Contacts between the two chains:
Residue L347 in protein 2 is in contact with residue N194 in protein 1 (closest heavy-atom distance 4.2 Å).
Residue R320 in protein 2 interacts with residue V107 in protein 1 (closest heavy-atom distance 3.7 Å).
Residue L325 in protein 2 is in contact with residue T90 in protein 1 (closest heavy-atom distance 3.9 Å).
Residue L324 in protein 2 is in contact with residue V107 in protein 1 (closest heavy-atom distance 4.1 Å).
Residue E353 in protein 2 contacts residue S189 in protein 1 (closest heavy-atom distance 4.4 Å).
Residue R320 in protein 2 contacts residue Y119 in protein 1 (closest heavy-atom distance 3.5 Å).
Residue V332 in protein 2 contacts residue L97 in protein 1 (closest heavy-atom distance 3.8 Å).
Residue Y346 in protein 2 is in contact with residue L193 in protein 1 (closest heavy-atom distance 4.9 Å).
Residue L324 in protein 2 interacts with residue S101 in protein 1 (closest heavy-atom distance 4.6 Å).
Residue Q321 in protein 2 is in contact with residue P91 in protein 1 (closest heavy-atom distance 3.6 Å).
Residue E317 in protein 2 interacts with residue V107 in protein 1 (closest heavy-atom distance 3.5 Å).
Residue A323 in protein 2 contacts residue Y105 in protein 1 (closest heavy-atom distance 4.1 Å).
Residue L347 in protein 2 contacts residue H190 in protein 1 (closest heavy-atom distance 3.6 Å).
Residue A328 in protein 2 contacts residue V89 in protein 1 (closest heavy-atom distance 3.9 Å).
Residue R320 in protein 2 contacts residue Y105 in protein 1 (closest heavy-atom distance 3.2 Å).
Residue V331 in protein 2 contacts residue L100 in protein 1 (closest heavy-atom distance 4.6 Å).
Residue R320 in protein 2 interacts with residue G106 in protein 1 (closest heavy-atom distance 4.0 Å).
Residue V332 in protein 2 contacts residue S98 in protein 1 (closest heavy-atom distance 4.5 Å).
Residue E329 in protein 2 is in contact with residue V89 in protein 1 (closest heavy-atom distance 3.6 Å).
Residue V332 in protein 2 is in contact with residue V87 in protein 1 (closest heavy-atom distance 5.0 Å).
Residue V343 in protein 2 contacts residue N194 in protein 1 (closest heavy-atom distance 4.6 Å).
Residue L325 in protein 2 contacts residue V89 in protein 1 (closest heavy-atom distance 4.5 Å).
Residue L325 in protein 2 interacts with residue A94 in protein 1 (closest heavy-atom distance 3.4 Å).
Residue L324 in protein 2 interacts with residue A94 in protein 1 (closest heavy-atom distance 4.2 Å).
Residue V343 in protein 2 interacts with residue L193 in protein 1 (closest heavy-atom distance 4.1 Å).
Residue V332 in protein 2 contacts residue V89 in protein 1 (closest heavy-atom distance 3.7 Å).
Residue A352 in protein 2 interacts with residue S189 in protein 1 (closest heavy-atom distance 3.9 Å).
Residue L324 in protein 2 contacts residue L100 in protein 1 (closest heavy-atom distance 3.9 Å).
Residue L324 in protein 2 interacts with residue A95 in protein 1 (closest heavy-atom distance 4.9 Å).
Residue D327 in protein 2 is in contact with residue L100 in protein 1 (closest heavy-atom distance 4.1 Å).
Residue L347 in protein 2 interacts with residue S189 in protein 1 (closest heavy-atom distance 4.0 Å).
Residue A328 in protein 2 interacts with residue L100 in protein 1 (closest heavy-atom distance 3.7 Å).
Residue E348 in protein 2 contacts residue H190 in protein 1 (closest heavy-atom distance 5.0 Å).
Residue L324 in protein 2 interacts with residue Y105 in protein 1 (closest heavy-atom distance 3.8 Å).
Residue Q321 in protein 2 is in contact with residue V107 in protein 1 (closest heavy-atom distance 4.2 Å).
Residue L347 in protein 2 contacts residue L193 in protein 1 (closest heavy-atom distance 4.5 Å).
Residue V331 in protein 2 contacts residue S98 in protein 1 (closest heavy-atom distance 4.1 Å).
Residue L325 in protein 2 contacts residue P91 in protein 1 (closest heavy-atom distance 4.0 Å).
Residue A328 in protein 2 contacts residue A94 in protein 1 (closest heavy-atom distance 3.7 Å).
Residue D327 in protein 2 is in contact with residue Y105 in protein 1 (closest heavy-atom distance 2.5 Å).
Residue L324 in protein 2 interacts with residue E102 in protein 1 (closest heavy-atom distance 4.6 Å).
Residue A328 in protein 2 interacts with residue S98 in protein 1 (closest heavy-atom distance 3.5 Å).

Sequence of protein 1:
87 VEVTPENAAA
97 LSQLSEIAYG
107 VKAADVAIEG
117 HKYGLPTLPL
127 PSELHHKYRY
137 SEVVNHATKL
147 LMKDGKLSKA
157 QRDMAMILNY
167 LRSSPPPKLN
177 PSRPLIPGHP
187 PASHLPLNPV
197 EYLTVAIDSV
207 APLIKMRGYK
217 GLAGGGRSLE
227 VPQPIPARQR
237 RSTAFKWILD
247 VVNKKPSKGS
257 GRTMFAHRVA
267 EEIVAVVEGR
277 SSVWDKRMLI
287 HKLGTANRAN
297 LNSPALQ

The following describes two proteins that form a bound complex.

Sequence of protein 2:
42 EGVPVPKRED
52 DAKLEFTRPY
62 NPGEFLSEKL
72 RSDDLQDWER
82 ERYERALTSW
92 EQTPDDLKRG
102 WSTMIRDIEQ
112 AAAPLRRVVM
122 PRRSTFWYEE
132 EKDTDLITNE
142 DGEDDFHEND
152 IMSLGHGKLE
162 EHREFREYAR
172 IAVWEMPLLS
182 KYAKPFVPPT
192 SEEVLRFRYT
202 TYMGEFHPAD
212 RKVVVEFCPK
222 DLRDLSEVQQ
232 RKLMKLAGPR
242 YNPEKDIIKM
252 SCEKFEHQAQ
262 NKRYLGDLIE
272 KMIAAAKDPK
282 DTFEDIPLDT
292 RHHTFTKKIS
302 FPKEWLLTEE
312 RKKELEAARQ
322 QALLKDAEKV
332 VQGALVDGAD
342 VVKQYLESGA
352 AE